Sequence of the second protein:
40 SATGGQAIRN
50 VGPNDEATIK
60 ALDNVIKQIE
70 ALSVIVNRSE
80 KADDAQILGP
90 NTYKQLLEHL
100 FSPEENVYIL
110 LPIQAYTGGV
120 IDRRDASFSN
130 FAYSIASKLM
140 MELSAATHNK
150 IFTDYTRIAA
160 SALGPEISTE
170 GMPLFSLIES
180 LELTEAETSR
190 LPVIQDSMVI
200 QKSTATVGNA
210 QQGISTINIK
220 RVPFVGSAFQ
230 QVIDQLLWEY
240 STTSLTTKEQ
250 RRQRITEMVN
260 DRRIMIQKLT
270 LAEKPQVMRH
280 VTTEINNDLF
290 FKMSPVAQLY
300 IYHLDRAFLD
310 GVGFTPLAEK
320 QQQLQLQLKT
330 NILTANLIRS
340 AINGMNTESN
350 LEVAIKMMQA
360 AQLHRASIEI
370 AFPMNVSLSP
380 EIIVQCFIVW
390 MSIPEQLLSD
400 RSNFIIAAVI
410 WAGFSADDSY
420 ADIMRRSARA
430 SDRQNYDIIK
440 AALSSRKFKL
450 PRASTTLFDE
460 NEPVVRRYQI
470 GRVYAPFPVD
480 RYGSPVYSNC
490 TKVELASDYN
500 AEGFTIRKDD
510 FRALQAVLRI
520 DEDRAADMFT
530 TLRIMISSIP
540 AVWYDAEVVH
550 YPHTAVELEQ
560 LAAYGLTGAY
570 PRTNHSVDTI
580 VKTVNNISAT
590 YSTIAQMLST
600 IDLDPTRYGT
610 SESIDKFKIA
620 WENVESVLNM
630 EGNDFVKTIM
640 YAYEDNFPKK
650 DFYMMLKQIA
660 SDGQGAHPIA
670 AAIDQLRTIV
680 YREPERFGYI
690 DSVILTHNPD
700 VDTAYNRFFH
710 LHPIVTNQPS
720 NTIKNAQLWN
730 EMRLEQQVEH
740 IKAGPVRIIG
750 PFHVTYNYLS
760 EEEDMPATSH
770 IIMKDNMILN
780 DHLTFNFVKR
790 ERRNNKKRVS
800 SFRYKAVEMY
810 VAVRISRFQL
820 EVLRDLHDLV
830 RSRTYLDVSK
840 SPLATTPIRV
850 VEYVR

Sequence of the first protein:
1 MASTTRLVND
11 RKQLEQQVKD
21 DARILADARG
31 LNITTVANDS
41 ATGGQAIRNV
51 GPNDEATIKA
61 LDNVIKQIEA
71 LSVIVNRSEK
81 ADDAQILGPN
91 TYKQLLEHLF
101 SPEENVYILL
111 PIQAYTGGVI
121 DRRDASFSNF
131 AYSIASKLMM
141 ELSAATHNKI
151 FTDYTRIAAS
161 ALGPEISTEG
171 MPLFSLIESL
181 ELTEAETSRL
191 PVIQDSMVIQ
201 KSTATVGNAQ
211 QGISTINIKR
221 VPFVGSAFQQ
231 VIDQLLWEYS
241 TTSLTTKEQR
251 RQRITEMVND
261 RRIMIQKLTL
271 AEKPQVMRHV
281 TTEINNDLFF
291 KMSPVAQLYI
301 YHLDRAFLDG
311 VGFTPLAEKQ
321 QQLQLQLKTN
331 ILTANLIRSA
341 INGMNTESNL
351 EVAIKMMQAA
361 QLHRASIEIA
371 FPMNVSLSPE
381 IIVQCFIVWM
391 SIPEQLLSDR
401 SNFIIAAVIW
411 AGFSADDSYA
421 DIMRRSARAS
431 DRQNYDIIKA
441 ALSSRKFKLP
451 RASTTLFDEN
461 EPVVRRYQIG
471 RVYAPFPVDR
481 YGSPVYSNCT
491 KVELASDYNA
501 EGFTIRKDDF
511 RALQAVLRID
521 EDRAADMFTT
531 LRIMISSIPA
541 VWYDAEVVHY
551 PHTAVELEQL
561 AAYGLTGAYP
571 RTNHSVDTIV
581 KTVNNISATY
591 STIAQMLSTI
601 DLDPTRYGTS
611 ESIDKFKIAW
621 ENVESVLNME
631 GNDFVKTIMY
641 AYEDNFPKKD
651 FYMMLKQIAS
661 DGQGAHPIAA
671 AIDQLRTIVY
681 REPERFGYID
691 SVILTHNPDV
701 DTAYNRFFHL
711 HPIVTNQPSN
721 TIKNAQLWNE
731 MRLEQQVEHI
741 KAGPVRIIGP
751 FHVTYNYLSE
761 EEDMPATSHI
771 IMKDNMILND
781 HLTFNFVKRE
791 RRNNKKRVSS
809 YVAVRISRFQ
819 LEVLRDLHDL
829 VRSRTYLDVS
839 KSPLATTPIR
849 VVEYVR

The following describes two proteins that form a bound complex.

Residue-level contacts at the interface:
Residue K507 in the first protein is in contact with residue R400 in the second protein (closest heavy-atom distance 3.6 Å).
Residue Q266 in the first protein contacts residue R732 in the second protein (closest heavy-atom distance 3.1 Å).
Residue T57 in the first protein contacts residue Q595 in the second protein (closest heavy-atom distance 3.5 Å).
Residue G482 in the first protein interacts with residue I613 in the second protein (closest heavy-atom distance 3.5 Å).
Residue Q45 in the first protein is in contact with residue V849 in the second protein (closest heavy-atom distance 3.2 Å).
Residue Q326 in the first protein contacts residue N645 in the second protein (closest heavy-atom distance 2.6 Å).
Residue D62 in the first protein is in contact with residue M140 in the second protein (closest heavy-atom distance 3.4 Å).
Residue G44 in the first protein interacts with residue V849 in the second protein (closest heavy-atom distance 3.3 Å).
Residue N49 in the first protein interacts with residue Q85 in the second protein (closest heavy-atom distance 2.4 Å).
Residue R506 in the first protein contacts residue F371 in the second protein (closest heavy-atom distance 3.4 Å).
Residue K59 in the first protein contacts residue M629 in the second protein (closest heavy-atom distance 3.1 Å).
Residue N53 in the first protein is in contact with residue T592 in the second protein (closest heavy-atom distance 3.0 Å).
Residue Y481 in the first protein contacts residue E611 in the second protein (closest heavy-atom distance 3.4 Å).
Residue Q266 in the first protein is in contact with residue M731 in the second protein (closest heavy-atom distance 3.1 Å).
Residue P52 in the first protein interacts with residue T592 in the second protein (closest heavy-atom distance 3.5 Å).
Residue Y481 in the first protein interacts with residue I613 in the second protein (closest heavy-atom distance 3.2 Å).
Residue I47 in the first protein is in contact with residue I847 in the second protein (closest heavy-atom distance 3.4 Å).
Residue P52 in the first protein is in contact with residue S591 in the second protein (closest heavy-atom distance 3.1 Å).
Residue D508 in the first protein is in contact with residue Y550 in the second protein (closest heavy-atom distance 3.1 Å).
Residue T57 in the first protein contacts residue T599 in the second protein (closest heavy-atom distance 3.5 Å).
Residue T504 in the first protein interacts with residue N374 in the second protein (closest heavy-atom distance 3.7 Å).
Residue E521 in the first protein interacts with residue I613 in the second protein (closest heavy-atom distance 3.4 Å).
Residue Q326 in the first protein is in contact with residue H549 in the second protein (closest heavy-atom distance 3.6 Å).
Residue Q321 in the first protein contacts residue A56 in the second protein (closest heavy-atom distance 3.3 Å).
Residue K267 in the first protein interacts with residue R732 in the second protein (closest heavy-atom distance 2.9 Å).
Residue G43 in the first protein contacts residue V849 in the second protein (closest heavy-atom distance 3.2 Å).
Residue E521 in the first protein interacts with residue K649 in the second protein (closest heavy-atom distance 3.6 Å).
Residue Q45 in the first protein interacts with residue E851 in the second protein (closest heavy-atom distance 3.2 Å).
Residue K328 in the first protein is in contact with residue H549 in the second protein (closest heavy-atom distance 3.1 Å).
Residue L268 in the first protein is in contact with residue R732 in the second protein (closest heavy-atom distance 3.4 Å).
Residue N49 in the first protein interacts with residue R250 in the second protein (closest heavy-atom distance 3.6 Å).
Residue D520 in the first protein contacts residue E643 in the second protein (closest heavy-atom distance 2.9 Å).
Residue L61 in the first protein is in contact with residue I600 in the second protein (closest heavy-atom distance 3.5 Å).
Residue R518 in the first protein contacts residue D644 in the second protein (closest heavy-atom distance 3.5 Å).
Residue Q322 in the first protein interacts with residue D644 in the second protein (closest heavy-atom distance 3.2 Å).
Residue G44 in the first protein is in contact with residue E851 in the second protein (closest heavy-atom distance 3.5 Å).
Residue V50 in the first protein is in contact with residue R466 in the second protein (closest heavy-atom distance 3.4 Å).
Residue P52 in the first protein contacts residue Q595 in the second protein (closest heavy-atom distance 3.4 Å).
Residue Y852 in the first protein is in contact with residue E730 in the second protein (closest heavy-atom distance 3.1 Å).
Residue A41 in the first protein contacts residue R854 in the second protein (closest heavy-atom distance 2.9 Å).
Residue S72 in the first protein interacts with residue R123 in the second protein (closest heavy-atom distance 3.6 Å).
Residue E69 in the first protein is in contact with residue V119 in the second protein (closest heavy-atom distance 3.1 Å).
Residue E521 in the first protein interacts with residue K648 in the second protein (closest heavy-atom distance 3.2 Å).
Residue Q266 in the first protein contacts residue E730 in the second protein (closest heavy-atom distance 3.4 Å).
Residue L325 in the first protein contacts residue T57 in the second protein (closest heavy-atom distance 3.1 Å).
Residue Q45 in the first protein is in contact with residue R848 in the second protein (closest heavy-atom distance 3.3 Å).
Residue Q320 in the first protein contacts residue N53 in the second protein (closest heavy-atom distance 3.1 Å).
Residue R480 in the first protein interacts with residue I613 in the second protein (closest heavy-atom distance 3.3 Å).
Residue E55 in the first protein is in contact with residue D82 in the second protein (closest heavy-atom distance 3.2 Å).
Residue Q326 in the first protein contacts residue P551 in the second protein (closest heavy-atom distance 3.2 Å).
Residue L61 in the first protein contacts residue M140 in the second protein (closest heavy-atom distance 3.5 Å).
Residue V64 in the first protein is in contact with residue N622 in the second protein (closest heavy-atom distance 3.2 Å).
Residue T42 in the first protein contacts residue V850 in the second protein (closest heavy-atom distance 3.7 Å).
Residue Y481 in the first protein contacts residue K649 in the second protein (closest heavy-atom distance 3.3 Å).
Residue T57 in the first protein is in contact with residue H666 in the second protein (closest heavy-atom distance 3.6 Å).
Residue E69 in the first protein is in contact with residue S133 in the second protein (closest heavy-atom distance 2.6 Å).
Residue S72 in the first protein contacts residue D121 in the second protein (closest heavy-atom distance 3.2 Å).
Residue R518 in the first protein contacts residue P647 in the second protein (closest heavy-atom distance 3.4 Å).
Residue N49 in the first protein interacts with residue V280 in the second protein (closest heavy-atom distance 3.5 Å).
Residue G43 in the first protein interacts with residue Y852 in the second protein (closest heavy-atom distance 3.5 Å).